Interface contacts:
Residue T640 in protein 2 contacts residue D416 in protein 1 (closest heavy-atom distance 3.1 Å).
Residue S914 in protein 2 contacts residue R1079 in protein 1 (closest heavy-atom distance 2.9 Å).
Residue K841 in protein 2 contacts residue E174 in protein 1 (closest heavy-atom distance 3.2 Å).
Residue R844 in protein 2 interacts with residue E176 in protein 1 (closest heavy-atom distance 3.3 Å).
Residue N802 in protein 2 interacts with residue P97 in protein 1 (closest heavy-atom distance 3.2 Å).
Residue R1226 in protein 2 contacts residue P52 in protein 1 (closest heavy-atom distance 3.0 Å).
Residue Q613 in protein 2 is in contact with residue H352 in protein 1 (closest heavy-atom distance 3.0 Å).
Residue A1267 in protein 2 is in contact with residue C26 in protein 1 (closest heavy-atom distance 3.2 Å).
Residue M1441 in protein 2 interacts with residue R6 in protein 1 (closest heavy-atom distance 3.3 Å).
Residue E931 in protein 2 interacts with residue R83 in protein 1 (closest heavy-atom distance 2.7 Å).
Residue Q1230 in protein 2 contacts residue A51 in protein 1 (closest heavy-atom distance 2.6 Å).
Residue Y1345 in protein 2 contacts residue C50 in protein 1 (closest heavy-atom distance 3.0 Å).
Residue Y979 in protein 2 contacts residue K1225 in protein 1 (closest heavy-atom distance 3.3 Å).
Residue H873 in protein 2 is in contact with residue L184 in protein 1 (closest heavy-atom distance 3.3 Å).
Residue Q872 in protein 2 contacts residue M194 in protein 1 (closest heavy-atom distance 3.0 Å).
Residue R1578 in protein 2 interacts with residue L17 in protein 1 (closest heavy-atom distance 3.2 Å).
Residue K1310 in protein 2 contacts residue E40 in protein 1 (closest heavy-atom distance 2.1 Å).
Residue Q904 in protein 2 interacts with residue K192 in protein 1 (closest heavy-atom distance 2.4 Å).
Residue S1542 in protein 2 contacts residue L32 in protein 1 (closest heavy-atom distance 2.8 Å).
Residue Y1013 in protein 2 contacts residue R79 in protein 1 (closest heavy-atom distance 3.1 Å).
Residue D561 in protein 2 interacts with residue T109 in protein 1 (closest heavy-atom distance 3.2 Å).
Residue D940 in protein 2 is in contact with residue P1220 in protein 1 (closest heavy-atom distance 3.3 Å).
Residue Y960 in protein 2 is in contact with residue R83 in protein 1 (closest heavy-atom distance 3.4 Å).
Residue S1462 in protein 2 interacts with residue C26 in protein 1 (closest heavy-atom distance 3.2 Å).
Residue N901 in protein 2 is in contact with residue M194 in protein 1 (closest heavy-atom distance 3.3 Å).
Residue S847 in protein 2 interacts with residue E175 in protein 1 (closest heavy-atom distance 2.7 Å).
Residue S1191 in protein 2 interacts with residue L54 in protein 1 (closest heavy-atom distance 3.2 Å).
Residue F1341 in protein 2 interacts with residue S64 in protein 1 (closest heavy-atom distance 3.2 Å).
Residue H944 in protein 2 is in contact with residue R1215 in protein 1 (closest heavy-atom distance 3.1 Å).
Residue D1111 in protein 2 contacts residue H76 in protein 1 (closest heavy-atom distance 2.5 Å).
Residue L1084 in protein 2 is in contact with residue H72 in protein 1 (closest heavy-atom distance 3.3 Å).
Residue H951 in protein 2 is in contact with residue S89 in protein 1 (closest heavy-atom distance 3.2 Å).
Residue N899 in protein 2 is in contact with residue F196 in protein 1 (closest heavy-atom distance 3.2 Å).
Residue M1268 in protein 2 contacts residue T27 in protein 1 (closest heavy-atom distance 3.2 Å).
Residue W1352 in protein 2 is in contact with residue G46 in protein 1 (closest heavy-atom distance 3.2 Å).
Residue W923 in protein 2 interacts with residue V1217 in protein 1 (closest heavy-atom distance 3.0 Å).
Residue S914 in protein 2 is in contact with residue V1074 in protein 1 (closest heavy-atom distance 3.1 Å).
Residue W1549 in protein 2 contacts residue L15 in protein 1 (closest heavy-atom distance 3.0 Å).
Residue S1355 in protein 2 contacts residue H45 in protein 1 (closest heavy-atom distance 2.7 Å).
Residue Y1550 in protein 2 contacts residue D16 in protein 1 (closest heavy-atom distance 3.3 Å).
Residue R735 in protein 2 interacts with residue Y116 in protein 1 (closest heavy-atom distance 2.3 Å).
Residue I1080 in protein 2 interacts with residue H72 in protein 1 (closest heavy-atom distance 3.2 Å).
Residue K1340 in protein 2 contacts residue Q60 in protein 1 (closest heavy-atom distance 3.0 Å).
Residue Q1151 in protein 2 contacts residue F62 in protein 1 (closest heavy-atom distance 3.3 Å).
Residue F1341 in protein 2 contacts residue Q60 in protein 1 (closest heavy-atom distance 3.3 Å).
Residue N802 in protein 2 is in contact with residue P99 in protein 1 (closest heavy-atom distance 3.4 Å).
Residue R844 in protein 2 contacts residue E174 in protein 1 (closest heavy-atom distance 3.4 Å).
Residue E882 in protein 2 is in contact with residue T130 in protein 1 (closest heavy-atom distance 2.9 Å).
Residue R617 in protein 2 interacts with residue Q302 in protein 1 (closest heavy-atom distance 2.9 Å).
Residue Y1099 in protein 2 is in contact with residue H72 in protein 1 (closest heavy-atom distance 3.3 Å).
Residue Y690 in protein 2 is in contact with residue Y116 in protein 1 (closest heavy-atom distance 2.3 Å).
Residue V1314 in protein 2 interacts with residue E31 in protein 1 (closest heavy-atom distance 3.1 Å).
Residue E1148 in protein 2 interacts with residue W68 in protein 1 (closest heavy-atom distance 3.0 Å).
Residue A1267 in protein 2 is in contact with residue T27 in protein 1 (closest heavy-atom distance 3.3 Å).
Residue Y639 in protein 2 interacts with residue R415 in protein 1 (closest heavy-atom distance 3.1 Å).
Residue R1442 in protein 2 interacts with residue E3 in protein 1 (closest heavy-atom distance 3.1 Å).
Residue E627 in protein 2 is in contact with residue R106 in protein 1 (closest heavy-atom distance 2.8 Å).
Residue T1359 in protein 2 interacts with residue H45 in protein 1 (closest heavy-atom distance 2.5 Å).
Residue V894 in protein 2 contacts residue P87 in protein 1 (closest heavy-atom distance 3.3 Å).
Residue K796 in protein 2 interacts with residue L209 in protein 1 (closest heavy-atom distance 3.0 Å).

The following describes two proteins that form a bound complex.

Sequence of protein 1:
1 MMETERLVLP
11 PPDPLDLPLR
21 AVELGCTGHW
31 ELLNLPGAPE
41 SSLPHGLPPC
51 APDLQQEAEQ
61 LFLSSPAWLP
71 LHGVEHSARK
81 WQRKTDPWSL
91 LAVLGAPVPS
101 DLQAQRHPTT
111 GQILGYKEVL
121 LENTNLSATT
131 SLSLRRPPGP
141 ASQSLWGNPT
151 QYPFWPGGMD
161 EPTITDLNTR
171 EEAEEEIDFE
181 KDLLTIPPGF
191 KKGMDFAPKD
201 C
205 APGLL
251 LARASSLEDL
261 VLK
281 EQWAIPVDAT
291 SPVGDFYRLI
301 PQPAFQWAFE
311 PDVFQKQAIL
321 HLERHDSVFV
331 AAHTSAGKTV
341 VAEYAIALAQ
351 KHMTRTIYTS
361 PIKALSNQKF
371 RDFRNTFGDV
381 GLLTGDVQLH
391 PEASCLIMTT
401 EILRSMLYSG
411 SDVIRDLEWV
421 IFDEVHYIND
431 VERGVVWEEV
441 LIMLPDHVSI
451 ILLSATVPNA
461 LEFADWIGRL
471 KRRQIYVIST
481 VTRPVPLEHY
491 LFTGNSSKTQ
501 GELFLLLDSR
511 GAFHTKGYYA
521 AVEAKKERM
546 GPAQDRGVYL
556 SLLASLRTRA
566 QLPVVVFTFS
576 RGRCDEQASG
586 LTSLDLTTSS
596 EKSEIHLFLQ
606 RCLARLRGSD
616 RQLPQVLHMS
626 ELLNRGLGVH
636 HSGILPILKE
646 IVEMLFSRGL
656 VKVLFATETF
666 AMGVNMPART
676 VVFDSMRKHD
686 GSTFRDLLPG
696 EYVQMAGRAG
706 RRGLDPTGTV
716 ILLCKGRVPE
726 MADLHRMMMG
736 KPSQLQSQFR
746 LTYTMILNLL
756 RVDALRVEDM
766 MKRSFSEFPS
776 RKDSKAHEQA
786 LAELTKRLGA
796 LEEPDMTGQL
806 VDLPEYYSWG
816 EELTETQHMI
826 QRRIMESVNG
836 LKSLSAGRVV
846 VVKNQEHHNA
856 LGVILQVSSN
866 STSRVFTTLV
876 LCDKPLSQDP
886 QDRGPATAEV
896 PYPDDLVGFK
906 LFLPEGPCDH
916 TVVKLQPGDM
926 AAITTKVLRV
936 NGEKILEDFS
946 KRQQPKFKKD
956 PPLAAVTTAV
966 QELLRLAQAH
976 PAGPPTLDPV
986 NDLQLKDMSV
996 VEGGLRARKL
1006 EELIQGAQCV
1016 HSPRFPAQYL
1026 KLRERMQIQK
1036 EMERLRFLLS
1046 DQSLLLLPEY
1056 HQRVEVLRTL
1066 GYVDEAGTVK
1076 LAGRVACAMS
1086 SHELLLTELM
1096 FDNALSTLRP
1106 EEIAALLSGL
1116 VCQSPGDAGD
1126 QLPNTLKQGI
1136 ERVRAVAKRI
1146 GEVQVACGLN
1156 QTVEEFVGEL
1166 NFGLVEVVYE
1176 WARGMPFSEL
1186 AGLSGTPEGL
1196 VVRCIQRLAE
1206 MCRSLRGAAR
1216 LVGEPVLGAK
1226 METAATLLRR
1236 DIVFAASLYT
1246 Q

Sequence of protein 2:
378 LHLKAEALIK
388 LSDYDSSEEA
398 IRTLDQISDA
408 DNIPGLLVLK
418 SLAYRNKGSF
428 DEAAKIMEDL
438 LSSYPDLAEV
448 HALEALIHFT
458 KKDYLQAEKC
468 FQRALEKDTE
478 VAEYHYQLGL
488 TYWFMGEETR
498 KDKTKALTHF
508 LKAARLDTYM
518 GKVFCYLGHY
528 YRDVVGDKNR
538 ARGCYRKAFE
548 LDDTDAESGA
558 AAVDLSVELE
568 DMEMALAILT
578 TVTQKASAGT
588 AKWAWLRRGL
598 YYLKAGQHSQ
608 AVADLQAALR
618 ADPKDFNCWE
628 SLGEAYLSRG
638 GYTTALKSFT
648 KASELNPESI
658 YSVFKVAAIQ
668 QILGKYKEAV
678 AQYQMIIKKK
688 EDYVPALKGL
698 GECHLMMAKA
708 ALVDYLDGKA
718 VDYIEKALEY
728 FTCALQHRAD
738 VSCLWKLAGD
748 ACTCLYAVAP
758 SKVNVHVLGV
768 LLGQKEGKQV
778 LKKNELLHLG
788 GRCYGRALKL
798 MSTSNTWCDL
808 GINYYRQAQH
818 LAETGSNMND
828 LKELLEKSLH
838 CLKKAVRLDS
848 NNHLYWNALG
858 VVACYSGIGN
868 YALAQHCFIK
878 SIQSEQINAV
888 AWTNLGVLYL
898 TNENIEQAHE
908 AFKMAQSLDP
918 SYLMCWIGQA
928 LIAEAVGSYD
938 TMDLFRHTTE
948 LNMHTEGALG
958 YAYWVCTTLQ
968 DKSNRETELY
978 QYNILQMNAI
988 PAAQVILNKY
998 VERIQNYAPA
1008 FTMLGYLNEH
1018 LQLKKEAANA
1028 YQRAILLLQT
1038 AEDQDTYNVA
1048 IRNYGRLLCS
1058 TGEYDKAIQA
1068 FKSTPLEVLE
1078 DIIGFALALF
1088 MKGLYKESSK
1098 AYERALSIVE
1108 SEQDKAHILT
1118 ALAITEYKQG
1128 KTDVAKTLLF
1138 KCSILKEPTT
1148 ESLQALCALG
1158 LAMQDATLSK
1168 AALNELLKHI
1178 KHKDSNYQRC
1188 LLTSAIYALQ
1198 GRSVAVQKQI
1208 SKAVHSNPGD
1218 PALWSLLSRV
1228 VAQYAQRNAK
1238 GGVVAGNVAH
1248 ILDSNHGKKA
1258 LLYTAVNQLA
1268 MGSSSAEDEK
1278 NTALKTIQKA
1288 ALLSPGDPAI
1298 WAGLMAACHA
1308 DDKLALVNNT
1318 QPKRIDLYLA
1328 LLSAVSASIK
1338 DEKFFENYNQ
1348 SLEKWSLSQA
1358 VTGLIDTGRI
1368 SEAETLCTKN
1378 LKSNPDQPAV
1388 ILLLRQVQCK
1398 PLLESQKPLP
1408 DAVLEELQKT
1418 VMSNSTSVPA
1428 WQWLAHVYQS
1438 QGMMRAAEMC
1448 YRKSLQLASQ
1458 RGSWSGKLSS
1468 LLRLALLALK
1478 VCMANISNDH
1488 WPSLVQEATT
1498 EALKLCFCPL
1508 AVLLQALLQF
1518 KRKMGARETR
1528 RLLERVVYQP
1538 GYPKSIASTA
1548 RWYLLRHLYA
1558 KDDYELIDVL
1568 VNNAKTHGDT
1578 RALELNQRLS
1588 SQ